Sequence of protein 1:
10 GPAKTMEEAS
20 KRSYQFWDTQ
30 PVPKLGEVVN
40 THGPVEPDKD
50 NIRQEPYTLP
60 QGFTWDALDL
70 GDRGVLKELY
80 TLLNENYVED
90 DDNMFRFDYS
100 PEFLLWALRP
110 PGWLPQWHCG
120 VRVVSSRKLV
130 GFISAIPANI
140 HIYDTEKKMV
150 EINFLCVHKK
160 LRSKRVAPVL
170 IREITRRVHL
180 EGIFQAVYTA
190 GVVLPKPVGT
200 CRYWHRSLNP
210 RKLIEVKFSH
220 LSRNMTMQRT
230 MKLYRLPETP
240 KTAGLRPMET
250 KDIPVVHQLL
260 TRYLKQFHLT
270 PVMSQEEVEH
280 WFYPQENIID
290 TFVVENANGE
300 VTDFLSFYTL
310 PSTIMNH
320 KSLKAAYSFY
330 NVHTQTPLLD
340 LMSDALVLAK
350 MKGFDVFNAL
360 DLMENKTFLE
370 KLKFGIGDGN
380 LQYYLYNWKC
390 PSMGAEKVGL

The following describes two proteins that form a bound complex.

Sequence of protein 2:
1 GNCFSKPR

Residue-level contacts at the interface:
Residue Y326 in protein 1 interacts with residue C3 in protein 2 (closest heavy-atom distance 4.9 Å).
Residue D377 in protein 1 contacts residue K6 in protein 2 (closest heavy-atom distance 2.5 Å).
Residue L380 in protein 1 is in contact with residue N2 in protein 2 (closest heavy-atom distance 4.0 Å).
Residue I151 in protein 1 is in contact with residue N2 in protein 2 (closest heavy-atom distance 4.5 Å).
Residue D377 in protein 1 is in contact with residue F4 in protein 2 (closest heavy-atom distance 4.3 Å).
Residue V87 in protein 1 contacts residue C3 in protein 2 (closest heavy-atom distance 3.9 Å).
Residue F96 in protein 1 interacts with residue C3 in protein 2 (closest heavy-atom distance 3.3 Å).
Residue N152 in protein 1 interacts with residue G1 in protein 2 (closest heavy-atom distance 4.9 Å).
Residue F217 in protein 1 is in contact with residue P7 in protein 2 (closest heavy-atom distance 3.2 Å).
Residue S218 in protein 1 contacts residue P7 in protein 2 (closest heavy-atom distance 4.0 Å).
Residue G376 in protein 1 is in contact with residue R8 in protein 2 (closest heavy-atom distance 3.6 Å).
Residue F96 in protein 1 is in contact with residue F4 in protein 2 (closest heavy-atom distance 3.6 Å).
Residue G190 in protein 1 is in contact with residue N2 in protein 2 (closest heavy-atom distance 3.4 Å).
Residue A189 in protein 1 contacts residue N2 in protein 2 (closest heavy-atom distance 3.8 Å).
Residue Y86 in protein 1 interacts with residue N2 in protein 2 (closest heavy-atom distance 2.5 Å).
Residue I375 in protein 1 interacts with residue P7 in protein 2 (closest heavy-atom distance 3.7 Å).
Residue N152 in protein 1 interacts with residue N2 in protein 2 (closest heavy-atom distance 2.9 Å).
Residue E88 in protein 1 interacts with residue F4 in protein 2 (closest heavy-atom distance 3.5 Å).
Residue D377 in protein 1 contacts residue R8 in protein 2 (closest heavy-atom distance 3.8 Å).
Residue R201 in protein 1 contacts residue R8 in protein 2 (closest heavy-atom distance 3.5 Å).
Residue G376 in protein 1 is in contact with residue K6 in protein 2 (closest heavy-atom distance 3.1 Å).
Residue G190 in protein 1 contacts residue C3 in protein 2 (closest heavy-atom distance 4.2 Å).
Residue F217 in protein 1 is in contact with residue K6 in protein 2 (closest heavy-atom distance 3.6 Å).
Residue G378 in protein 1 is in contact with residue K6 in protein 2 (closest heavy-atom distance 4.9 Å).
Residue F217 in protein 1 interacts with residue S5 in protein 2 (closest heavy-atom distance 3.7 Å).
Residue V87 in protein 1 contacts residue F4 in protein 2 (closest heavy-atom distance 3.8 Å).
Residue D377 in protein 1 is in contact with residue P7 in protein 2 (closest heavy-atom distance 4.7 Å).
Residue G378 in protein 1 is in contact with residue C3 in protein 2 (closest heavy-atom distance 3.9 Å).
Residue Y98 in protein 1 contacts residue G1 in protein 2 (closest heavy-atom distance 4.5 Å).
Residue D89 in protein 1 interacts with residue F4 in protein 2 (closest heavy-atom distance 3.7 Å).
Residue I375 in protein 1 interacts with residue R8 in protein 2 (closest heavy-atom distance 3.2 Å).
Residue S311 in protein 1 interacts with residue F4 in protein 2 (closest heavy-atom distance 3.5 Å).
Residue Y202 in protein 1 contacts residue S5 in protein 2 (closest heavy-atom distance 3.6 Å).
Residue Y202 in protein 1 interacts with residue G1 in protein 2 (closest heavy-atom distance 3.8 Å).
Residue I375 in protein 1 contacts residue K6 in protein 2 (closest heavy-atom distance 4.4 Å).
Residue D377 in protein 1 is in contact with residue S5 in protein 2 (closest heavy-atom distance 3.3 Å).
Residue G378 in protein 1 contacts residue S5 in protein 2 (closest heavy-atom distance 3.6 Å).
Residue T188 in protein 1 interacts with residue N2 in protein 2 (closest heavy-atom distance 2.8 Å).
Residue K216 in protein 1 contacts residue K6 in protein 2 (closest heavy-atom distance 4.6 Å).
Residue F94 in protein 1 contacts residue K6 in protein 2 (closest heavy-atom distance 3.8 Å).
Residue L380 in protein 1 interacts with residue C3 in protein 2 (closest heavy-atom distance 3.9 Å).
Residue D89 in protein 1 contacts residue K6 in protein 2 (closest heavy-atom distance 3.1 Å).
Residue Y307 in protein 1 is in contact with residue G1 in protein 2 (closest heavy-atom distance 3.4 Å).
Residue D90 in protein 1 is in contact with residue F4 in protein 2 (closest heavy-atom distance 4.5 Å).
Residue V87 in protein 1 is in contact with residue N2 in protein 2 (closest heavy-atom distance 4.2 Å).
Residue G376 in protein 1 interacts with residue S5 in protein 2 (closest heavy-atom distance 3.2 Å).
Residue R95 in protein 1 is in contact with residue F4 in protein 2 (closest heavy-atom distance 4.0 Å).
Residue Y202 in protein 1 contacts residue N2 in protein 2 (closest heavy-atom distance 4.9 Å).
Residue H204 in protein 1 interacts with residue K6 in protein 2 (closest heavy-atom distance 3.5 Å).
Residue D91 in protein 1 interacts with residue K6 in protein 2 (closest heavy-atom distance 3.2 Å).
Residue F153 in protein 1 interacts with residue N2 in protein 2 (closest heavy-atom distance 4.6 Å).
Residue H204 in protein 1 contacts residue S5 in protein 2 (closest heavy-atom distance 2.3 Å).
Residue H204 in protein 1 contacts residue P7 in protein 2 (closest heavy-atom distance 3.5 Å).
Residue G376 in protein 1 interacts with residue P7 in protein 2 (closest heavy-atom distance 4.2 Å).
Residue F94 in protein 1 contacts residue F4 in protein 2 (closest heavy-atom distance 3.3 Å).
Residue D90 in protein 1 contacts residue K6 in protein 2 (closest heavy-atom distance 4.0 Å).
Residue F217 in protein 1 is in contact with residue F4 in protein 2 (closest heavy-atom distance 3.7 Å).
Residue F96 in protein 1 is in contact with residue G1 in protein 2 (closest heavy-atom distance 3.1 Å).
Residue N379 in protein 1 interacts with residue C3 in protein 2 (closest heavy-atom distance 3.1 Å).
Residue Y202 in protein 1 is in contact with residue C3 in protein 2 (closest heavy-atom distance 4.1 Å).